The following describes two proteins that form a bound complex.

Contacts between the two chains:
Residue Y139 in protein 2 interacts with residue F8 in protein 1 (closest heavy-atom distance 3.2 Å).
Residue N136 in protein 2 interacts with residue L10 in protein 1 (closest heavy-atom distance 3.0 Å).
Residue M342 in protein 2 interacts with residue M11 in protein 1 (closest heavy-atom distance 4.6 Å).
Residue N143 in protein 2 interacts with residue F7 in protein 1 (closest heavy-atom distance 3.7 Å).
Residue F315 in protein 2 contacts residue M11 in protein 1 (closest heavy-atom distance 3.6 Å).
Residue N132 in protein 2 contacts residue M11 in protein 1 (closest heavy-atom distance 2.9 Å).
Residue V163 in protein 2 interacts with residue M11 in protein 1 (closest heavy-atom distance 4.6 Å).
Residue N136 in protein 2 contacts residue M11 in protein 1 (closest heavy-atom distance 3.6 Å).
Residue Y334 in protein 2 contacts residue F7 in protein 1 (closest heavy-atom distance 3.6 Å).
Residue R224 in protein 2 interacts with residue K3 in protein 1 (closest heavy-atom distance 4.2 Å).
Residue M338 in protein 2 is in contact with residue M11 in protein 1 (closest heavy-atom distance 3.8 Å).
Residue M228 in protein 2 contacts residue Q6 in protein 1 (closest heavy-atom distance 4.8 Å).
Residue Y334 in protein 2 contacts residue M11 in protein 1 (closest heavy-atom distance 5.0 Å).
Residue V226 in protein 2 interacts with residue F8 in protein 1 (closest heavy-atom distance 3.6 Å).
Residue C227 in protein 2 contacts residue F8 in protein 1 (closest heavy-atom distance 4.5 Å).
Residue R224 in protein 2 contacts residue Q5 in protein 1 (closest heavy-atom distance 4.7 Å).
Residue S223 in protein 2 contacts residue P4 in protein 1 (closest heavy-atom distance 4.6 Å).
Residue Y334 in protein 2 is in contact with residue L10 in protein 1 (closest heavy-atom distance 2.7 Å).
Residue M221 in protein 2 is in contact with residue K3 in protein 1 (closest heavy-atom distance 4.4 Å).
Residue R224 in protein 2 is in contact with residue Q6 in protein 1 (closest heavy-atom distance 3.0 Å).
Residue N143 in protein 2 is in contact with residue Q6 in protein 1 (closest heavy-atom distance 3.6 Å).
Residue Y334 in protein 2 interacts with residue G9 in protein 1 (closest heavy-atom distance 3.8 Å).
Residue F314 in protein 2 interacts with residue F7 in protein 1 (closest heavy-atom distance 4.4 Å).
Residue Q212 in protein 2 interacts with residue M11 in protein 1 (closest heavy-atom distance 3.6 Å).
Residue F72 in protein 2 interacts with residue Q5 in protein 1 (closest heavy-atom distance 3.2 Å).
Residue N156 in protein 2 is in contact with residue L10 in protein 1 (closest heavy-atom distance 3.4 Å).
Residue K327 in protein 2 interacts with residue Q5 in protein 1 (closest heavy-atom distance 4.6 Å).
Residue A140 in protein 2 contacts residue F7 in protein 1 (closest heavy-atom distance 3.9 Å).
Residue M228 in protein 2 interacts with residue F8 in protein 1 (closest heavy-atom distance 3.5 Å).
Residue Y325 in protein 2 interacts with residue F7 in protein 1 (closest heavy-atom distance 3.4 Å).
Residue H155 in protein 2 contacts residue L10 in protein 1 (closest heavy-atom distance 3.7 Å).
Residue F72 in protein 2 contacts residue F7 in protein 1 (closest heavy-atom distance 3.5 Å).
Residue L326 in protein 2 is in contact with residue Q6 in protein 1 (closest heavy-atom distance 4.1 Å).
Residue I229 in protein 2 is in contact with residue L10 in protein 1 (closest heavy-atom distance 4.5 Å).
Residue Q71 in protein 2 interacts with residue Q5 in protein 1 (closest heavy-atom distance 3.0 Å).
Residue W145 in protein 2 is in contact with residue L10 in protein 1 (closest heavy-atom distance 3.7 Å).
Residue R224 in protein 2 contacts residue P4 in protein 1 (closest heavy-atom distance 2.8 Å).
Residue F311 in protein 2 is in contact with residue M11 in protein 1 (closest heavy-atom distance 3.5 Å).
Residue V247 in protein 2 interacts with residue M11 in protein 1 (closest heavy-atom distance 4.2 Å).
Residue Y139 in protein 2 interacts with residue G9 in protein 1 (closest heavy-atom distance 4.5 Å).
Residue C227 in protein 2 contacts residue L10 in protein 1 (closest heavy-atom distance 3.4 Å).
Residue M338 in protein 2 is in contact with residue L10 in protein 1 (closest heavy-atom distance 4.3 Å).
Residue Y325 in protein 2 interacts with residue Q6 in protein 1 (closest heavy-atom distance 4.2 Å).
Residue I160 in protein 2 contacts residue M11 in protein 1 (closest heavy-atom distance 3.9 Å).
Residue N132 in protein 2 contacts residue L10 in protein 1 (closest heavy-atom distance 4.8 Å).
Residue H244 in protein 2 interacts with residue M11 in protein 1 (closest heavy-atom distance 3.8 Å).
Residue M221 in protein 2 is in contact with residue P4 in protein 1 (closest heavy-atom distance 3.9 Å).
Residue F315 in protein 2 interacts with residue G9 in protein 1 (closest heavy-atom distance 3.5 Å).
Residue Y139 in protein 2 is in contact with residue L10 in protein 1 (closest heavy-atom distance 3.8 Å).
Residue F315 in protein 2 contacts residue L10 in protein 1 (closest heavy-atom distance 3.6 Å).
Residue F72 in protein 2 contacts residue Q6 in protein 1 (closest heavy-atom distance 3.6 Å).
Residue N70 in protein 2 is in contact with residue P4 in protein 1 (closest heavy-atom distance 4.7 Å).
Residue I330 in protein 2 is in contact with residue F7 in protein 1 (closest heavy-atom distance 3.6 Å).
Residue R224 in protein 2 contacts residue F8 in protein 1 (closest heavy-atom distance 4.1 Å).
Residue F72 in protein 2 is in contact with residue P4 in protein 1 (closest heavy-atom distance 4.2 Å).
Residue L326 in protein 2 contacts residue Q5 in protein 1 (closest heavy-atom distance 3.1 Å).
Residue Y325 in protein 2 is in contact with residue Q5 in protein 1 (closest heavy-atom distance 3.8 Å).
Residue F164 in protein 2 interacts with residue M11 in protein 1 (closest heavy-atom distance 4.6 Å).
Residue Q331 in protein 2 contacts residue F7 in protein 1 (closest heavy-atom distance 3.8 Å).
Residue N143 in protein 2 interacts with residue F8 in protein 1 (closest heavy-atom distance 2.8 Å).

Sequence of protein 2:
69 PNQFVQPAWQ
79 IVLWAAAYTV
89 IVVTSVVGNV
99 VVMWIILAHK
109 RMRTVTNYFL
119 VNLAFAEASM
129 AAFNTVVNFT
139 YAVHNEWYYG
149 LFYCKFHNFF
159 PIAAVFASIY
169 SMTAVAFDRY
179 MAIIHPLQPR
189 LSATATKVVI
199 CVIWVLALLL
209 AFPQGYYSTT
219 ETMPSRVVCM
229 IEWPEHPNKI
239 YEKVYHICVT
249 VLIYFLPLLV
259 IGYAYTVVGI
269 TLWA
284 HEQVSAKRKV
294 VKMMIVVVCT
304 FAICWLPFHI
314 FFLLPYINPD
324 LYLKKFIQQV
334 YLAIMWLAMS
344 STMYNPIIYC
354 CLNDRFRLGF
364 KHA

Sequence of protein 1:
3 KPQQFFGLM